This data describes a binding interaction between two proteins.

Contacts between the two chains:
Residue I20 in protein 1 interacts with residue I18 in protein 2 (closest heavy-atom distance 4.8 Å).
Residue I20 in protein 1 interacts with residue V14 in protein 2 (closest heavy-atom distance 3.9 Å).
Residue F27 in protein 1 interacts with residue M28 in protein 2 (closest heavy-atom distance 4.0 Å).
Residue M30 in protein 1 interacts with residue M28 in protein 2 (closest heavy-atom distance 3.9 Å).
Residue L23 in protein 1 contacts residue L21 in protein 2 (closest heavy-atom distance 4.3 Å).
Residue I13 in protein 1 interacts with residue M7 in protein 2 (closest heavy-atom distance 3.9 Å).
Residue L23 in protein 1 contacts residue I18 in protein 2 (closest heavy-atom distance 4.1 Å).
Residue F27 in protein 1 is in contact with residue M24 in protein 2 (closest heavy-atom distance 4.7 Å).
Residue M30 in protein 1 interacts with residue I32 in protein 2 (closest heavy-atom distance 4.1 Å).
Residue F27 in protein 1 interacts with residue A25 in protein 2 (closest heavy-atom distance 4.8 Å).
Residue F27 in protein 1 is in contact with residue L21 in protein 2 (closest heavy-atom distance 3.9 Å).
Residue R9 in protein 1 interacts with residue M7 in protein 2 (closest heavy-atom distance 3.4 Å).
Residue L16 in protein 1 is in contact with residue L11 in protein 2 (closest heavy-atom distance 4.1 Å).

Sequence of protein 1:
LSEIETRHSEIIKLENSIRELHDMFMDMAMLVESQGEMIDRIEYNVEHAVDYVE

Sequence of protein 2:
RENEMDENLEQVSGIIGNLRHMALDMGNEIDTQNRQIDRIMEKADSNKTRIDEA